Sequence of chain A:
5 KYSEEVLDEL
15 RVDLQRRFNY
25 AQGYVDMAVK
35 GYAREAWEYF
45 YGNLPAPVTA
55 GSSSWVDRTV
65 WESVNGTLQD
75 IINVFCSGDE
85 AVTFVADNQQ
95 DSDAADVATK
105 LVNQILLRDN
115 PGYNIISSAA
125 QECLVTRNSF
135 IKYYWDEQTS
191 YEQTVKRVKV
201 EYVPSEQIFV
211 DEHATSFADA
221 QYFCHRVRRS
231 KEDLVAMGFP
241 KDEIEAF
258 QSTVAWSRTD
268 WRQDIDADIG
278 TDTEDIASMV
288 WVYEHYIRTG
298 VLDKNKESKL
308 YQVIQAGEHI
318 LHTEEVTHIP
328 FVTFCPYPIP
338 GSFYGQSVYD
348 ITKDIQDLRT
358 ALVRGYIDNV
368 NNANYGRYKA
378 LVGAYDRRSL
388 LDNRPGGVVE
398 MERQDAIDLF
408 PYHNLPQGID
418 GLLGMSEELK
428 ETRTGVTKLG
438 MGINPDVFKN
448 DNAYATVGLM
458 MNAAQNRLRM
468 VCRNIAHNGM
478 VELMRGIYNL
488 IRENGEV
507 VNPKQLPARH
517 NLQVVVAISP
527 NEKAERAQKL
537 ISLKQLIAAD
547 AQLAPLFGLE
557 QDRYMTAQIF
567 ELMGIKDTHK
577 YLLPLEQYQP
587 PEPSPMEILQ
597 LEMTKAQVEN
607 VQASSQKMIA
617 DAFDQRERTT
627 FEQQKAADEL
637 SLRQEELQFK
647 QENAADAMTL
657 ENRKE

The following describes two proteins that form a bound complex.

Sequence of chain B:
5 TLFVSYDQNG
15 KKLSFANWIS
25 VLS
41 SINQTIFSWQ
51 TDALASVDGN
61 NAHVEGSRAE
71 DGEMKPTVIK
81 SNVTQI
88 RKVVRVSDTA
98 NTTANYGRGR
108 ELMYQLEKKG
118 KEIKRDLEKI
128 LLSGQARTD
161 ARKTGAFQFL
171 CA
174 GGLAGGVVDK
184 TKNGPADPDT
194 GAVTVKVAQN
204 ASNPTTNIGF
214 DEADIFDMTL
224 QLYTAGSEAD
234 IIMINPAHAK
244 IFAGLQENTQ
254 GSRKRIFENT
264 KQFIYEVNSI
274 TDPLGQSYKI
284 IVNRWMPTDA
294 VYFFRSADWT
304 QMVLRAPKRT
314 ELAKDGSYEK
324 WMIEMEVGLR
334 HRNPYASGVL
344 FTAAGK

Interface contacts:
Residue Y24 in chain A contacts residue D301 in chain B (closest heavy-atom distance 4.8 Å).
Residue N23 in chain A is in contact with residue E231 in chain B (closest heavy-atom distance 3.0 Å).
Residue Y24 in chain A is in contact with residue R298 in chain B (closest heavy-atom distance 1.7 Å).
Residue R20 in chain A interacts with residue R298 in chain B (closest heavy-atom distance 3.8 Å).
Residue Y24 in chain A interacts with residue A300 in chain B (closest heavy-atom distance 2.2 Å).
Residue Y24 in chain A is in contact with residue S299 in chain B (closest heavy-atom distance 4.2 Å).
Residue R20 in chain A contacts residue D233 in chain B (closest heavy-atom distance 1.5 Å).
Residue N23 in chain A interacts with residue R298 in chain B (closest heavy-atom distance 5.0 Å).